Sequence of chain A:
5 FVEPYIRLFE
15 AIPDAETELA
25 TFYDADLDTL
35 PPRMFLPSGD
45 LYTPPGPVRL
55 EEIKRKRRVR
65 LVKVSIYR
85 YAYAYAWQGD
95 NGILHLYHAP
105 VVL

Contacts between the two chains:
Residue I158 in chain B is in contact with residue E22 in chain A (closest heavy-atom distance 4.0 Å).
Residue K159 in chain B is in contact with residue E22 in chain A (closest heavy-atom distance 4.9 Å).
Residue K159 in chain B contacts residue T21 in chain A (closest heavy-atom distance 3.0 Å).
Residue K159 in chain B contacts residue E20 in chain A (closest heavy-atom distance 4.5 Å).
Residue R143 in chain B is in contact with residue E22 in chain A (closest heavy-atom distance 2.9 Å).
Residue D160 in chain B interacts with residue T21 in chain A (closest heavy-atom distance 4.0 Å).

Sequence of chain B:
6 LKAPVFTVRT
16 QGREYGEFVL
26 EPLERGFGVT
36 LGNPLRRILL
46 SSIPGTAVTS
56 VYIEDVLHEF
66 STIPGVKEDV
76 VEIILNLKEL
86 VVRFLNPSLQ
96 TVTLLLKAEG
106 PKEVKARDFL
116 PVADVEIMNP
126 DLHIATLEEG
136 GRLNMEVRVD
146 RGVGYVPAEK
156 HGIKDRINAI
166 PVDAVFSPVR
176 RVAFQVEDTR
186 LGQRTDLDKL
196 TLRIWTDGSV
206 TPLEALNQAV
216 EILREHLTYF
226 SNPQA

The following describes two proteins that form a bound complex.